Sequence of the second protein:
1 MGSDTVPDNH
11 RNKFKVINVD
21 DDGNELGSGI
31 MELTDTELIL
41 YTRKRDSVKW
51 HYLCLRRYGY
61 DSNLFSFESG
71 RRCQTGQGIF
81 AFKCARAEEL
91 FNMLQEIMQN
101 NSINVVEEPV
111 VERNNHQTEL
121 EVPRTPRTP

Sequence of the first protein:
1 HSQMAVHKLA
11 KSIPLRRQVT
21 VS

Contacts between the two chains:
Residue T42 in the second protein contacts residue A5 in the first protein (closest heavy-atom distance 3.0 Å).
Residue R57 in the second protein contacts residue T20 in the first protein (closest heavy-atom distance 3.2 Å).
Residue V105 in the second protein interacts with residue V19 in the first protein (closest heavy-atom distance 3.4 Å).
Residue A81 in the second protein interacts with residue L9 in the first protein (closest heavy-atom distance 3.2 Å).
Residue E108 in the second protein contacts residue Q18 in the first protein (closest heavy-atom distance 2.8 Å).
Residue R57 in the second protein contacts residue V21 in the first protein (closest heavy-atom distance 3.2 Å).
Residue Y60 in the second protein contacts residue L15 in the first protein (closest heavy-atom distance 3.3 Å).
Residue D20 in the second protein is in contact with residue L9 in the first protein (closest heavy-atom distance 3.7 Å).
Residue V48 in the second protein interacts with residue A5 in the first protein (closest heavy-atom distance 3.7 Å).
Residue Q74 in the second protein is in contact with residue M4 in the first protein (closest heavy-atom distance 3.3 Å).
Residue F91 in the second protein interacts with residue V19 in the first protein (closest heavy-atom distance 3.1 Å).
Residue F80 in the second protein interacts with residue V6 in the first protein (closest heavy-atom distance 2.9 Å).
Residue T75 in the second protein is in contact with residue V6 in the first protein (closest heavy-atom distance 2.9 Å).
Residue V19 in the second protein contacts residue H7 in the first protein (closest heavy-atom distance 2.8 Å).
Residue R56 in the second protein interacts with residue S22 in the first protein (closest heavy-atom distance 3.0 Å).
Residue T75 in the second protein is in contact with residue M4 in the first protein (closest heavy-atom distance 3.3 Å).
Residue V106 in the second protein is in contact with residue T20 in the first protein (closest heavy-atom distance 2.6 Å).
Residue N104 in the second protein interacts with residue S22 in the first protein (closest heavy-atom distance 3.4 Å).
Residue T42 in the second protein contacts residue M4 in the first protein (closest heavy-atom distance 3.6 Å).
Residue D61 in the second protein interacts with residue R16 in the first protein (closest heavy-atom distance 2.7 Å).
Residue S66 in the second protein interacts with residue I13 in the first protein (closest heavy-atom distance 3.6 Å).
Residue D21 in the second protein contacts residue K8 in the first protein (closest heavy-atom distance 3.5 Å).
Residue S66 in the second protein is in contact with residue L15 in the first protein (closest heavy-atom distance 3.0 Å).
Residue W50 in the second protein is in contact with residue V6 in the first protein (closest heavy-atom distance 3.5 Å).
Residue Y58 in the second protein contacts residue V19 in the first protein (closest heavy-atom distance 2.4 Å).
Residue D61 in the second protein is in contact with residue P14 in the first protein (closest heavy-atom distance 2.5 Å).
Residue F80 in the second protein is in contact with residue H7 in the first protein (closest heavy-atom distance 3.1 Å).
Residue I79 in the second protein contacts residue K11 in the first protein (closest heavy-atom distance 3.6 Å).
Residue V105 in the second protein contacts residue V21 in the first protein (closest heavy-atom distance 3.3 Å).
Residue D46 in the second protein is in contact with residue M4 in the first protein (closest heavy-atom distance 3.3 Å).
Residue L55 in the second protein interacts with residue V21 in the first protein (closest heavy-atom distance 3.3 Å).
Residue R56 in the second protein is in contact with residue T20 in the first protein (closest heavy-atom distance 3.2 Å).
Residue Y58 in the second protein contacts residue V21 in the first protein (closest heavy-atom distance 3.0 Å).
Residue P109 in the second protein interacts with residue Q18 in the first protein (closest heavy-atom distance 3.0 Å).
Residue I79 in the second protein interacts with residue K8 in the first protein (closest heavy-atom distance 3.4 Å).
Residue Q74 in the second protein interacts with residue H1 in the first protein (closest heavy-atom distance 2.5 Å).
Residue L53 in the second protein interacts with residue S22 in the first protein (closest heavy-atom distance 2.7 Å).
Residue F67 in the second protein interacts with residue V6 in the first protein (closest heavy-atom distance 3.5 Å).
Residue D46 in the second protein interacts with residue S2 in the first protein (closest heavy-atom distance 2.5 Å).
Residue L40 in the second protein interacts with residue V6 in the first protein (closest heavy-atom distance 3.6 Å).
Residue M98 in the second protein contacts residue V21 in the first protein (closest heavy-atom distance 3.4 Å).
Residue N18 in the second protein interacts with residue A5 in the first protein (closest heavy-atom distance 2.9 Å).
Residue V48 in the second protein is in contact with residue V6 in the first protein (closest heavy-atom distance 3.2 Å).
Residue D46 in the second protein interacts with residue Q3 in the first protein (closest heavy-atom distance 2.9 Å).
Residue Y60 in the second protein interacts with residue R17 in the first protein (closest heavy-atom distance 3.4 Å).
Residue N104 in the second protein interacts with residue V21 in the first protein (closest heavy-atom distance 2.9 Å).
Residue R56 in the second protein interacts with residue V21 in the first protein (closest heavy-atom distance 2.6 Å).
Residue I79 in the second protein interacts with residue S12 in the first protein (closest heavy-atom distance 3.5 Å).
Residue E107 in the second protein contacts residue Q18 in the first protein (closest heavy-atom distance 3.5 Å).
Residue L55 in the second protein is in contact with residue S22 in the first protein (closest heavy-atom distance 2.5 Å).
Residue L26 in the second protein interacts with residue H7 in the first protein (closest heavy-atom distance 3.3 Å).
Residue V48 in the second protein interacts with residue M4 in the first protein (closest heavy-atom distance 3.5 Å).
Residue I79 in the second protein contacts residue L9 in the first protein (closest heavy-atom distance 2.6 Å).
Residue Q74 in the second protein is in contact with residue S2 in the first protein (closest heavy-atom distance 2.7 Å).
Residue D20 in the second protein is in contact with residue H7 in the first protein (closest heavy-atom distance 3.3 Å).
Residue Y60 in the second protein interacts with residue R16 in the first protein (closest heavy-atom distance 3.4 Å).
Residue F82 in the second protein interacts with residue V6 in the first protein (closest heavy-atom distance 3.3 Å).
Residue V106 in the second protein interacts with residue V19 in the first protein (closest heavy-atom distance 3.6 Å).
Residue D21 in the second protein is in contact with residue L9 in the first protein (closest heavy-atom distance 2.6 Å).
Residue G59 in the second protein contacts residue L15 in the first protein (closest heavy-atom distance 3.7 Å).

This data describes a binding interaction between two proteins.